Sequence of chain A:
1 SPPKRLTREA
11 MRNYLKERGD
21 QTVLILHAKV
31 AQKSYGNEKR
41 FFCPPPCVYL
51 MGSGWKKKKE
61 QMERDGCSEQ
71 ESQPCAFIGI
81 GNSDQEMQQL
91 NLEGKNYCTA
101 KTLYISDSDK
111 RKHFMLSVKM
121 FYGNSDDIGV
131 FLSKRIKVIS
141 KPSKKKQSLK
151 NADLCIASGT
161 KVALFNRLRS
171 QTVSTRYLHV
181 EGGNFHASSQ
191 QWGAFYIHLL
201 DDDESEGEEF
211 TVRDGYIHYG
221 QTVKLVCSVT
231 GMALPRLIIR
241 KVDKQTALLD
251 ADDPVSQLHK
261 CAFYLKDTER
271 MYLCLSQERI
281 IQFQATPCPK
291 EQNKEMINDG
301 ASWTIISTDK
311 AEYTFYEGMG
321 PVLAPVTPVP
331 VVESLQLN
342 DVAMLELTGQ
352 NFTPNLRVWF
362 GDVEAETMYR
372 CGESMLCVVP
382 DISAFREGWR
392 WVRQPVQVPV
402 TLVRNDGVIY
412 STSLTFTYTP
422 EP

The following describes two proteins that form a bound complex.

Interface contacts:
Residue M232 in chain A interacts with residue W8 in chain B (closest heavy-atom distance 3.8 Å).
Residue I281 in chain A contacts residue T12 in chain B (closest heavy-atom distance 4.6 Å).
Residue M232 in chain A interacts with residue T7 in chain B (closest heavy-atom distance 4.8 Å).
Residue E209 in chain A interacts with residue T4 in chain B (closest heavy-atom distance 4.3 Å).
Residue E209 in chain A contacts residue A3 in chain B (closest heavy-atom distance 3.3 Å).
Residue V212 in chain A is in contact with residue K2 in chain B (closest heavy-atom distance 4.5 Å).
Residue L234 in chain A contacts residue T7 in chain B (closest heavy-atom distance 4.1 Å).
Residue I281 in chain A contacts residue V10 in chain B (closest heavy-atom distance 3.4 Å).
Residue V212 in chain A interacts with residue A3 in chain B (closest heavy-atom distance 3.8 Å).
Residue R279 in chain A interacts with residue T12 in chain B (closest heavy-atom distance 4.3 Å).
Residue Q282 in chain A contacts residue T12 in chain B (closest heavy-atom distance 3.9 Å).
Residue E208 in chain A contacts residue T4 in chain B (closest heavy-atom distance 3.3 Å).
Residue F210 in chain A is in contact with residue A3 in chain B (closest heavy-atom distance 2.7 Å).
Residue G231 in chain A interacts with residue T6 in chain B (closest heavy-atom distance 3.7 Å).
Residue A233 in chain A is in contact with residue T7 in chain B (closest heavy-atom distance 3.4 Å).
Residue A233 in chain A contacts residue A5 in chain B (closest heavy-atom distance 3.6 Å).
Residue E209 in chain A is in contact with residue K2 in chain B (closest heavy-atom distance 3.1 Å).
Residue L265 in chain A contacts residue V10 in chain B (closest heavy-atom distance 4.1 Å).
Residue F210 in chain A is in contact with residue T4 in chain B (closest heavy-atom distance 4.5 Å).
Residue M271 in chain A contacts residue T12 in chain B (closest heavy-atom distance 3.6 Å).
Residue V226 in chain A contacts residue A5 in chain B (closest heavy-atom distance 3.8 Å).
Residue I281 in chain A is in contact with residue A13 in chain B (closest heavy-atom distance 4.2 Å).
Residue E208 in chain A interacts with residue T7 in chain B (closest heavy-atom distance 3.1 Å).
Residue K224 in chain A interacts with residue T7 in chain B (closest heavy-atom distance 3.6 Å).
Residue P235 in chain A contacts residue T7 in chain B (closest heavy-atom distance 3.9 Å).
Residue E208 in chain A interacts with residue A5 in chain B (closest heavy-atom distance 3.0 Å).
Residue E208 in chain A contacts residue A3 in chain B (closest heavy-atom distance 4.0 Å).
Residue G207 in chain A contacts residue T7 in chain B (closest heavy-atom distance 4.2 Å).
Residue N184 in chain A contacts residue W8 in chain B (closest heavy-atom distance 2.7 Å).
Residue H198 in chain A contacts residue A3 in chain B (closest heavy-atom distance 4.6 Å).
Residue G207 in chain A is in contact with residue A5 in chain B (closest heavy-atom distance 4.8 Å).
Residue L234 in chain A interacts with residue V10 in chain B (closest heavy-atom distance 3.9 Å).
Residue I280 in chain A contacts residue V10 in chain B (closest heavy-atom distance 4.6 Å).
Residue I280 in chain A is in contact with residue P11 in chain B (closest heavy-atom distance 3.5 Å).
Residue R279 in chain A is in contact with residue A13 in chain B (closest heavy-atom distance 4.4 Å).
Residue G231 in chain A is in contact with residue A5 in chain B (closest heavy-atom distance 3.2 Å).
Residue M232 in chain A contacts residue T6 in chain B (closest heavy-atom distance 3.6 Å).
Residue T211 in chain A is in contact with residue K1 in chain B (closest heavy-atom distance 3.2 Å).
Residue G183 in chain A interacts with residue W8 in chain B (closest heavy-atom distance 3.5 Å).
Residue T211 in chain A contacts residue K2 in chain B (closest heavy-atom distance 3.6 Å).
Residue F210 in chain A interacts with residue A5 in chain B (closest heavy-atom distance 4.5 Å).
Residue V212 in chain A is in contact with residue K1 in chain B (closest heavy-atom distance 2.8 Å).
Residue I280 in chain A is in contact with residue W8 in chain B (closest heavy-atom distance 3.6 Å).
Residue F185 in chain A is in contact with residue W8 in chain B (closest heavy-atom distance 3.6 Å).
Residue E208 in chain A interacts with residue T6 in chain B (closest heavy-atom distance 3.7 Å).
Residue M232 in chain A contacts residue A5 in chain B (closest heavy-atom distance 4.7 Å).
Residue I281 in chain A interacts with residue P11 in chain B (closest heavy-atom distance 3.2 Å).
Residue A233 in chain A interacts with residue W8 in chain B (closest heavy-atom distance 2.8 Å).
Residue P235 in chain A is in contact with residue V10 in chain B (closest heavy-atom distance 3.7 Å).
Residue F210 in chain A is in contact with residue K1 in chain B (closest heavy-atom distance 4.2 Å).
Residue Q282 in chain A contacts residue A13 in chain B (closest heavy-atom distance 3.5 Å).
Residue Q282 in chain A contacts residue V10 in chain B (closest heavy-atom distance 2.9 Å).
Residue Q282 in chain A contacts residue P11 in chain B (closest heavy-atom distance 2.9 Å).
Residue A233 in chain A interacts with residue T6 in chain B (closest heavy-atom distance 2.9 Å).
Residue F283 in chain A contacts residue A13 in chain B (closest heavy-atom distance 3.9 Å).
Residue L234 in chain A is in contact with residue W8 in chain B (closest heavy-atom distance 3.7 Å).
Residue L273 in chain A is in contact with residue V10 in chain B (closest heavy-atom distance 4.4 Å).
Residue P235 in chain A is in contact with residue W8 in chain B (closest heavy-atom distance 3.5 Å).
Residue E206 in chain A interacts with residue T7 in chain B (closest heavy-atom distance 3.8 Å).
Residue F210 in chain A contacts residue K2 in chain B (closest heavy-atom distance 3.3 Å).

Sequence of chain B:
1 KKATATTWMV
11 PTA